Contacts between the two chains:
Residue L345 in the second protein interacts with residue A344 in the first protein (closest heavy-atom distance 3.9 Å).
Residue W317 in the second protein interacts with residue G247 in the first protein (closest heavy-atom distance 3.3 Å).
Residue I246 in the second protein contacts residue Q316 in the first protein (closest heavy-atom distance 2.7 Å).
Residue Q343 in the second protein is in contact with residue W317 in the first protein (closest heavy-atom distance 3.2 Å).
Residue Q245 in the second protein interacts with residue S283 in the first protein (closest heavy-atom distance 3.5 Å).
Residue A344 in the second protein contacts residue T285 in the first protein (closest heavy-atom distance 3.7 Å).
Residue L345 in the second protein interacts with residue Q343 in the first protein (closest heavy-atom distance 2.8 Å).
Residue L345 in the second protein is in contact with residue T285 in the first protein (closest heavy-atom distance 2.7 Å).
Residue R257 in the second protein contacts residue L307 in the first protein (closest heavy-atom distance 3.5 Å).
Residue I347 in the second protein contacts residue L345 in the first protein (closest heavy-atom distance 2.3 Å).
Residue W317 in the second protein is in contact with residue I246 in the first protein (closest heavy-atom distance 0.7 Å).
Residue K341 in the second protein is in contact with residue E309 in the first protein (closest heavy-atom distance 0.6 Å).
Residue K121 in the second protein is in contact with residue I347 in the first protein (closest heavy-atom distance 0.9 Å).
Residue K121 in the second protein is in contact with residue K121 in the first protein (closest heavy-atom distance 1.2 Å).
Residue Q343 in the second protein interacts with residue T285 in the first protein (closest heavy-atom distance 0.8 Å).
Residue Q343 in the second protein contacts residue L284 in the first protein (closest heavy-atom distance 2.4 Å).
Residue Q245 in the second protein contacts residue T285 in the first protein (closest heavy-atom distance 3.1 Å).
Residue I347 in the second protein is in contact with residue Q245 in the first protein (closest heavy-atom distance 3.7 Å).
Residue S314 in the second protein is in contact with residue Y288 in the first protein (closest heavy-atom distance 2.9 Å).
Residue R84 in the second protein contacts residue Y126 in the first protein (closest heavy-atom distance 3.9 Å).
Residue Y126 in the second protein is in contact with residue R84 in the first protein (closest heavy-atom distance 3.7 Å).
Residue L258 in the second protein interacts with residue W317 in the first protein (closest heavy-atom distance 3.4 Å).
Residue Q343 in the second protein contacts residue Q316 in the first protein (closest heavy-atom distance 3.0 Å).
Residue V315 in the second protein contacts residue Y288 in the first protein (closest heavy-atom distance 0.9 Å).
Residue Q125 in the second protein is in contact with residue R84 in the first protein (closest heavy-atom distance 2.8 Å).
Residue W317 in the second protein interacts with residue W342 in the first protein (closest heavy-atom distance 2.4 Å).
Residue Q118 in the second protein is in contact with residue Q125 in the first protein (closest heavy-atom distance 2.6 Å).
Residue Q118 in the second protein interacts with residue G240 in the first protein (closest heavy-atom distance 3.8 Å).
Residue S283 in the second protein interacts with residue I246 in the first protein (closest heavy-atom distance 3.5 Å).
Residue W342 in the second protein interacts with residue V315 in the first protein (closest heavy-atom distance 3.2 Å).
Residue Y288 in the second protein is in contact with residue A311 in the first protein (closest heavy-atom distance 3.1 Å).
Residue L345 in the second protein interacts with residue L345 in the first protein (closest heavy-atom distance 2.1 Å).
Residue I246 in the second protein is in contact with residue W317 in the first protein (closest heavy-atom distance 1.5 Å).
Residue L307 in the second protein is in contact with residue K341 in the first protein (closest heavy-atom distance 2.6 Å).
Residue Q245 in the second protein contacts residue W317 in the first protein (closest heavy-atom distance 0.7 Å).
Residue Q343 in the second protein is in contact with residue L286 in the first protein (closest heavy-atom distance 1.5 Å).
Residue V315 in the second protein interacts with residue K341 in the first protein (closest heavy-atom distance 3.4 Å).
Residue R84 in the second protein is in contact with residue E122 in the first protein (closest heavy-atom distance 2.8 Å).
Residue W317 in the second protein interacts with residue Q343 in the first protein (closest heavy-atom distance 3.2 Å).
Residue I246 in the second protein is in contact with residue L307 in the first protein (closest heavy-atom distance 2.5 Å).
Residue Q316 in the second protein is in contact with residue Y288 in the first protein (closest heavy-atom distance 3.0 Å).
Residue R84 in the second protein interacts with residue Q125 in the first protein (closest heavy-atom distance 2.5 Å).
Residue E122 in the second protein is in contact with residue R84 in the first protein (closest heavy-atom distance 2.8 Å).
Residue Y288 in the second protein is in contact with residue G313 in the first protein (closest heavy-atom distance 0.9 Å).
Residue A344 in the second protein contacts residue W317 in the first protein (closest heavy-atom distance 3.5 Å).
Residue L258 in the second protein contacts residue L307 in the first protein (closest heavy-atom distance 2.7 Å).
Residue Y288 in the second protein interacts with residue Y288 in the first protein (closest heavy-atom distance 3.4 Å).
Residue L345 in the second protein contacts residue S283 in the first protein (closest heavy-atom distance 2.3 Å).
Residue K341 in the second protein is in contact with residue S314 in the first protein (closest heavy-atom distance 2.4 Å).
Residue Y288 in the second protein is in contact with residue S314 in the first protein (closest heavy-atom distance 1.8 Å).
Residue L284 in the second protein is in contact with residue Q343 in the first protein (closest heavy-atom distance 3.7 Å).
Residue G240 in the second protein interacts with residue Q118 in the first protein (closest heavy-atom distance 3.9 Å).
Residue K341 in the second protein is in contact with residue V315 in the first protein (closest heavy-atom distance 2.0 Å).
Residue F287 in the second protein interacts with residue Y288 in the first protein (closest heavy-atom distance 3.7 Å).
Residue E122 in the second protein contacts residue E122 in the first protein (closest heavy-atom distance 2.1 Å).
Residue T285 in the second protein contacts residue Q343 in the first protein (closest heavy-atom distance 2.7 Å).
Residue R346 in the second protein interacts with residue L345 in the first protein (closest heavy-atom distance 2.4 Å).
Residue D248 in the second protein contacts residue E309 in the first protein (closest heavy-atom distance 3.0 Å).
Residue S283 in the second protein is in contact with residue Q343 in the first protein (closest heavy-atom distance 1.4 Å).
Residue Q125 in the second protein interacts with residue Q118 in the first protein (closest heavy-atom distance 2.4 Å).

This data describes a binding interaction between two proteins.

Sequence of the first protein:
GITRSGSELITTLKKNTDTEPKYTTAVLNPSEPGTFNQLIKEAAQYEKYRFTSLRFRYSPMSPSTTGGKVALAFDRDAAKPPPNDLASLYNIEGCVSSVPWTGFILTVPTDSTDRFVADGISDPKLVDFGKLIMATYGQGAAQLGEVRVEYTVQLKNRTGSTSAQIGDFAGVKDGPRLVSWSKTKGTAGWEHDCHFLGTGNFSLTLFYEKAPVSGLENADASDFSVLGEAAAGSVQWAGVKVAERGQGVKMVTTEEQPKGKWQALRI

Sequence of the second protein:
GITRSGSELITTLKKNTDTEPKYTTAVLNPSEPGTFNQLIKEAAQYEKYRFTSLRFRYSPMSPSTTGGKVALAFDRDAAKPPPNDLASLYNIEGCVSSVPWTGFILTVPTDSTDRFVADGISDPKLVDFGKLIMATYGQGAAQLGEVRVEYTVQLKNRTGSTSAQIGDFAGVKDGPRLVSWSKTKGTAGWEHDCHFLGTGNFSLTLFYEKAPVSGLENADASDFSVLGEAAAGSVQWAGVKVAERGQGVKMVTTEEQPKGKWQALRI